This data describes a binding interaction between two proteins.

Sequence of protein 1:
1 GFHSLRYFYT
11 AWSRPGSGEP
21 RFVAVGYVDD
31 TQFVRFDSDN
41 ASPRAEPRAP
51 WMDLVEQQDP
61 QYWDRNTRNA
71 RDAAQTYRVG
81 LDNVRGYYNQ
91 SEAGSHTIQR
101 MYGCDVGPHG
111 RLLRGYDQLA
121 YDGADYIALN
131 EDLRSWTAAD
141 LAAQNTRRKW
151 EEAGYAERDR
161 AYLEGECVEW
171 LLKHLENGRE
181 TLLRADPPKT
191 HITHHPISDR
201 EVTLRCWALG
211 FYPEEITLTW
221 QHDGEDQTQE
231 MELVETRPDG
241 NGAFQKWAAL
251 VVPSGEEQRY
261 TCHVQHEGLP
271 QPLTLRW

Sequence of protein 2:
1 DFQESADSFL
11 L

Interface contacts:
Residue N83 in protein 1 contacts residue L10 in protein 2 (closest heavy-atom distance 2.8 Å).
Residue R158 in protein 1 is in contact with residue Q3 in protein 2 (closest heavy-atom distance 4.8 Å).
Residue R100 in protein 1 contacts residue Q3 in protein 2 (closest heavy-atom distance 3.4 Å).
Residue V79 in protein 1 contacts residue L10 in protein 2 (closest heavy-atom distance 2.9 Å).
Residue Y162 in protein 1 interacts with residue Q3 in protein 2 (closest heavy-atom distance 3.5 Å).
Residue W150 in protein 1 is in contact with residue L11 in protein 2 (closest heavy-atom distance 4.1 Å).
Residue T76 in protein 1 is in contact with residue A6 in protein 2 (closest heavy-atom distance 3.6 Å).
Residue N66 in protein 1 is in contact with residue D1 in protein 2 (closest heavy-atom distance 2.8 Å).
Residue V79 in protein 1 interacts with residue F9 in protein 2 (closest heavy-atom distance 5.0 Å).
Residue Y7 in protein 1 contacts residue F2 in protein 2 (closest heavy-atom distance 3.5 Å).
Residue T76 in protein 1 interacts with residue L11 in protein 2 (closest heavy-atom distance 4.3 Å).
Residue A24 in protein 1 is in contact with residue F2 in protein 2 (closest heavy-atom distance 3.8 Å).
Residue Y7 in protein 1 interacts with residue D1 in protein 2 (closest heavy-atom distance 3.3 Å).
Residue R158 in protein 1 interacts with residue F9 in protein 2 (closest heavy-atom distance 3.2 Å).
Residue I98 in protein 1 is in contact with residue L11 in protein 2 (closest heavy-atom distance 4.2 Å).
Residue Y77 in protein 1 contacts residue L11 in protein 2 (closest heavy-atom distance 4.4 Å).
Residue N69 in protein 1 interacts with residue F2 in protein 2 (closest heavy-atom distance 3.2 Å).
Residue T76 in protein 1 interacts with residue F9 in protein 2 (closest heavy-atom distance 4.0 Å).
Residue L119 in protein 1 contacts residue L11 in protein 2 (closest heavy-atom distance 4.0 Å).
Residue N145 in protein 1 interacts with residue L11 in protein 2 (closest heavy-atom distance 4.4 Å).
Residue V34 in protein 1 is in contact with residue F2 in protein 2 (closest heavy-atom distance 4.1 Å).
Residue Y87 in protein 1 is in contact with residue L10 in protein 2 (closest heavy-atom distance 4.4 Å).
Residue G80 in protein 1 interacts with residue L11 in protein 2 (closest heavy-atom distance 4.1 Å).
Residue F36 in protein 1 contacts residue F2 in protein 2 (closest heavy-atom distance 4.4 Å).
Residue D72 in protein 1 contacts residue S5 in protein 2 (closest heavy-atom distance 3.3 Å).
Residue N83 in protein 1 contacts residue L11 in protein 2 (closest heavy-atom distance 3.3 Å).
Residue W170 in protein 1 is in contact with residue D1 in protein 2 (closest heavy-atom distance 3.7 Å).
Residue N69 in protein 1 interacts with residue E4 in protein 2 (closest heavy-atom distance 3.4 Å).
Residue Y102 in protein 1 is in contact with residue F2 in protein 2 (closest heavy-atom distance 3.8 Å).
Residue Y162 in protein 1 contacts residue F2 in protein 2 (closest heavy-atom distance 4.2 Å).
Residue Y102 in protein 1 interacts with residue Q3 in protein 2 (closest heavy-atom distance 3.1 Å).
Residue N69 in protein 1 contacts residue Q3 in protein 2 (closest heavy-atom distance 4.0 Å).
Residue R158 in protein 1 is in contact with residue D7 in protein 2 (closest heavy-atom distance 4.2 Å).
Residue Y155 in protein 1 interacts with residue Q3 in protein 2 (closest heavy-atom distance 2.6 Å).
Residue N66 in protein 1 is in contact with residue F2 in protein 2 (closest heavy-atom distance 2.9 Å).
Residue T76 in protein 1 is in contact with residue S8 in protein 2 (closest heavy-atom distance 4.4 Å).
Residue K149 in protein 1 contacts residue L10 in protein 2 (closest heavy-atom distance 3.2 Å).
Residue Y126 in protein 1 interacts with residue L11 in protein 2 (closest heavy-atom distance 4.4 Å).
Residue A73 in protein 1 is in contact with residue S5 in protein 2 (closest heavy-atom distance 4.2 Å).
Residue H174 in protein 1 interacts with residue D1 in protein 2 (closest heavy-atom distance 4.8 Å).
Residue T146 in protein 1 is in contact with residue L11 in protein 2 (closest heavy-atom distance 2.6 Å).
Residue K149 in protein 1 is in contact with residue L11 in protein 2 (closest heavy-atom distance 3.2 Å).
Residue A70 in protein 1 contacts residue F2 in protein 2 (closest heavy-atom distance 4.5 Å).
Residue W150 in protein 1 interacts with residue F9 in protein 2 (closest heavy-atom distance 4.6 Å).
Residue N69 in protein 1 interacts with residue D1 in protein 2 (closest heavy-atom distance 4.8 Å).
Residue E166 in protein 1 interacts with residue E4 in protein 2 (closest heavy-atom distance 4.8 Å).
Residue T76 in protein 1 is in contact with residue S5 in protein 2 (closest heavy-atom distance 4.4 Å).
Residue Y155 in protein 1 contacts residue F9 in protein 2 (closest heavy-atom distance 4.2 Å).
Residue D159 in protein 1 is in contact with residue Q3 in protein 2 (closest heavy-atom distance 2.9 Å).
Residue A153 in protein 1 contacts residue F9 in protein 2 (closest heavy-atom distance 3.6 Å).
Residue N69 in protein 1 is in contact with residue S5 in protein 2 (closest heavy-atom distance 4.0 Å).
Residue A45 in protein 1 is in contact with residue F2 in protein 2 (closest heavy-atom distance 4.4 Å).
Residue V84 in protein 1 is in contact with residue L11 in protein 2 (closest heavy-atom distance 4.3 Å).
Residue Y9 in protein 1 contacts residue Q3 in protein 2 (closest heavy-atom distance 4.2 Å).
Residue Y162 in protein 1 interacts with residue D1 in protein 2 (closest heavy-atom distance 2.7 Å).
Residue Y9 in protein 1 contacts residue F2 in protein 2 (closest heavy-atom distance 3.4 Å).
Residue Y62 in protein 1 is in contact with residue D1 in protein 2 (closest heavy-atom distance 3.4 Å).
Residue Y87 in protein 1 contacts residue L11 in protein 2 (closest heavy-atom distance 2.8 Å).
Residue R35 in protein 1 contacts residue F2 in protein 2 (closest heavy-atom distance 4.8 Å).
Residue R65 in protein 1 interacts with residue D1 in protein 2 (closest heavy-atom distance 2.5 Å).